Residue-level contacts at the interface:
Residue R46 in protein 1 interacts with residue G26 in protein 2 (closest heavy-atom distance 4.8 Å).
Residue N43 in protein 1 contacts residue T27 in protein 2 (closest heavy-atom distance 4.2 Å).
Residue A32 in protein 1 interacts with residue E24 in protein 2 (closest heavy-atom distance 4.3 Å).
Residue T37 in protein 1 contacts residue P11 in protein 2 (closest heavy-atom distance 3.7 Å).
Residue Q30 in protein 1 is in contact with residue F6 in protein 2 (closest heavy-atom distance 4.4 Å).
Residue S21 in protein 1 interacts with residue W22 in protein 2 (closest heavy-atom distance 3.5 Å).
Residue L24 in protein 1 is in contact with residue I25 in protein 2 (closest heavy-atom distance 3.7 Å).
Residue L28 in protein 1 contacts residue I25 in protein 2 (closest heavy-atom distance 3.9 Å).
Residue Q30 in protein 1 contacts residue N5 in protein 2 (closest heavy-atom distance 3.9 Å).
Residue T35 in protein 1 is in contact with residue L9 in protein 2 (closest heavy-atom distance 4.5 Å).
Residue R46 in protein 1 is in contact with residue T27 in protein 2 (closest heavy-atom distance 3.7 Å).
Residue A34 in protein 1 interacts with residue M19 in protein 2 (closest heavy-atom distance 3.8 Å).
Residue A20 in protein 1 is in contact with residue G26 in protein 2 (closest heavy-atom distance 3.8 Å).
Residue D36 in protein 1 interacts with residue E24 in protein 2 (closest heavy-atom distance 3.1 Å).
Residue T49 in protein 1 is in contact with residue S28 in protein 2 (closest heavy-atom distance 4.5 Å).
Residue R33 in protein 1 interacts with residue F18 in protein 2 (closest heavy-atom distance 3.9 Å).
Residue A34 in protein 1 interacts with residue L9 in protein 2 (closest heavy-atom distance 5.0 Å).
Residue A20 in protein 1 is in contact with residue I25 in protein 2 (closest heavy-atom distance 4.3 Å).
Residue P48 in protein 1 contacts residue S28 in protein 2 (closest heavy-atom distance 4.1 Å).
Residue L41 in protein 1 contacts residue I25 in protein 2 (closest heavy-atom distance 4.1 Å).
Residue A32 in protein 1 contacts residue I25 in protein 2 (closest heavy-atom distance 3.7 Å).
Residue F45 in protein 1 contacts residue G26 in protein 2 (closest heavy-atom distance 4.5 Å).
Residue F31 in protein 1 is in contact with residue F6 in protein 2 (closest heavy-atom distance 4.6 Å).
Residue Y38 in protein 1 is in contact with residue L9 in protein 2 (closest heavy-atom distance 3.2 Å).
Residue T37 in protein 1 is in contact with residue F18 in protein 2 (closest heavy-atom distance 3.7 Å).
Residue G42 in protein 1 is in contact with residue I25 in protein 2 (closest heavy-atom distance 4.1 Å).
Residue N47 in protein 1 contacts residue G26 in protein 2 (closest heavy-atom distance 4.1 Å).
Residue S21 in protein 1 contacts residue I25 in protein 2 (closest heavy-atom distance 3.3 Å).
Residue N47 in protein 1 is in contact with residue S28 in protein 2 (closest heavy-atom distance 2.3 Å).
Residue F45 in protein 1 contacts residue T27 in protein 2 (closest heavy-atom distance 4.7 Å).
Residue R46 in protein 1 is in contact with residue L30 in protein 2 (closest heavy-atom distance 3.8 Å).
Residue A34 in protein 1 is in contact with residue F18 in protein 2 (closest heavy-atom distance 3.7 Å).
Residue G42 in protein 1 is in contact with residue T27 in protein 2 (closest heavy-atom distance 3.7 Å).
Residue A34 in protein 1 interacts with residue P11 in protein 2 (closest heavy-atom distance 4.0 Å).
Residue G42 in protein 1 is in contact with residue E24 in protein 2 (closest heavy-atom distance 4.2 Å).
Residue Q30 in protein 1 contacts residue M19 in protein 2 (closest heavy-atom distance 3.5 Å).
Residue F45 in protein 1 contacts residue I25 in protein 2 (closest heavy-atom distance 3.7 Å).
Residue A34 in protein 1 interacts with residue F6 in protein 2 (closest heavy-atom distance 4.2 Å).
Residue F31 in protein 1 interacts with residue L9 in protein 2 (closest heavy-atom distance 3.8 Å).
Residue G27 in protein 1 is in contact with residue F6 in protein 2 (closest heavy-atom distance 4.5 Å).
Residue R33 in protein 1 is in contact with residue M19 in protein 2 (closest heavy-atom distance 3.4 Å).
Residue Y38 in protein 1 interacts with residue P11 in protein 2 (closest heavy-atom distance 4.2 Å).
Residue N47 in protein 1 is in contact with residue T27 in protein 2 (closest heavy-atom distance 2.7 Å).
Residue R33 in protein 1 interacts with residue E24 in protein 2 (closest heavy-atom distance 5.0 Å).
Residue V29 in protein 1 contacts residue I25 in protein 2 (closest heavy-atom distance 3.8 Å).
Residue A34 in protein 1 contacts residue G20 in protein 2 (closest heavy-atom distance 4.7 Å).
Residue R33 in protein 1 is in contact with residue G20 in protein 2 (closest heavy-atom distance 2.6 Å).
Residue K44 in protein 1 interacts with residue T27 in protein 2 (closest heavy-atom distance 4.6 Å).
Residue R33 in protein 1 interacts with residue T21 in protein 2 (closest heavy-atom distance 4.5 Å).
Residue G42 in protein 1 contacts residue G26 in protein 2 (closest heavy-atom distance 3.3 Å).
Residue A34 in protein 1 is in contact with residue A10 in protein 2 (closest heavy-atom distance 3.8 Å).

Sequence of protein 1:
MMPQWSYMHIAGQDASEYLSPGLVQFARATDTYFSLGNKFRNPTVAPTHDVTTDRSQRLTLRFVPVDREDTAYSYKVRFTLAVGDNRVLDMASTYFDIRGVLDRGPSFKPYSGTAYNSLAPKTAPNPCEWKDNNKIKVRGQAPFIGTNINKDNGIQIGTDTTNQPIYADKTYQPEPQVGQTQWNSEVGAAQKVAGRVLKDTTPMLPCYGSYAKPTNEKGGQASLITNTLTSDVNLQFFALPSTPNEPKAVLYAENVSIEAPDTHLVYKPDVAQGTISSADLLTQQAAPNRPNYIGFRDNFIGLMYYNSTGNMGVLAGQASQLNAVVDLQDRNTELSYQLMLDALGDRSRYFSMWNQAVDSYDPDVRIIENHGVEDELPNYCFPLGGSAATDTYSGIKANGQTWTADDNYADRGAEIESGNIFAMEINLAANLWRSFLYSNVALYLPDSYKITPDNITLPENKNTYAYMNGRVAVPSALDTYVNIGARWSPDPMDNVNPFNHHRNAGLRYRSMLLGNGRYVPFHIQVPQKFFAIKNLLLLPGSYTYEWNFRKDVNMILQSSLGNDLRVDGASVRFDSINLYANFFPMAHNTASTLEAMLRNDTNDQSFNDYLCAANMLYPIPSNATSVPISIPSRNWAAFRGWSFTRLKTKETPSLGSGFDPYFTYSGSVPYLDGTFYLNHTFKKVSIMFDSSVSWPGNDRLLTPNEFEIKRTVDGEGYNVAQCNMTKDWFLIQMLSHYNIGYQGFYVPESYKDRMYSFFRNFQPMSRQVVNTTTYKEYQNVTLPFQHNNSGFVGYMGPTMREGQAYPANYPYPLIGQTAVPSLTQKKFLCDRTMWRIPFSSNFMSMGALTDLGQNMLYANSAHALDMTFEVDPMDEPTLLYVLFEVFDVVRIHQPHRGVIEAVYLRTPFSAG

The following describes two proteins that form a bound complex.

Sequence of protein 2:
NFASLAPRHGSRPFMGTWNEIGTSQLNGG